Sequence of protein 2:
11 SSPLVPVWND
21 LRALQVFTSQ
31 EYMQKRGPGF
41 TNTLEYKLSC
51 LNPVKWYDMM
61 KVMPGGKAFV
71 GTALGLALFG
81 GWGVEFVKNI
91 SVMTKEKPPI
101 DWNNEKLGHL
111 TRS

Contacts between the two chains:
Residue T23 in protein 1 is in contact with residue H109 in protein 2 (closest heavy-atom distance 4.7 Å).
Residue E152 in protein 1 is in contact with residue H109 in protein 2 (closest heavy-atom distance 4.5 Å).
Residue S153 in protein 1 contacts residue G108 in protein 2 (closest heavy-atom distance 3.8 Å).
Residue M94 in protein 1 contacts residue M59 in protein 2 (closest heavy-atom distance 4.1 Å).
Residue G98 in protein 1 is in contact with residue W56 in protein 2 (closest heavy-atom distance 3.8 Å).
Residue M93 in protein 1 is in contact with residue T41 in protein 2 (closest heavy-atom distance 4.5 Å).
Residue V69 in protein 1 is in contact with residue P64 in protein 2 (closest heavy-atom distance 3.3 Å).
Residue R178 in protein 1 contacts residue T111 in protein 2 (closest heavy-atom distance 2.8 Å).
Residue K97 in protein 1 contacts residue M59 in protein 2 (closest heavy-atom distance 4.1 Å).
Residue I183 in protein 1 contacts residue L107 in protein 2 (closest heavy-atom distance 3.5 Å).
Residue L21 in protein 1 interacts with residue L107 in protein 2 (closest heavy-atom distance 4.3 Å).
Residue R102 in protein 1 is in contact with residue C50 in protein 2 (closest heavy-atom distance 4.0 Å).
Residue K97 in protein 1 is in contact with residue Y46 in protein 2 (closest heavy-atom distance 3.3 Å).
Residue R178 in protein 1 is in contact with residue S113 in protein 2 (closest heavy-atom distance 3.2 Å).
Residue R74 in protein 1 is in contact with residue V62 in protein 2 (closest heavy-atom distance 4.0 Å).
Residue I183 in protein 1 interacts with residue H109 in protein 2 (closest heavy-atom distance 3.5 Å).
Residue K64 in protein 1 interacts with residue M63 in protein 2 (closest heavy-atom distance 4.1 Å).
Residue V73 in protein 1 interacts with residue M63 in protein 2 (closest heavy-atom distance 4.3 Å).
Residue E72 in protein 1 contacts residue P64 in protein 2 (closest heavy-atom distance 4.8 Å).
Residue T23 in protein 1 is in contact with residue G108 in protein 2 (closest heavy-atom distance 4.4 Å).
Residue L21 in protein 1 is in contact with residue G108 in protein 2 (closest heavy-atom distance 4.0 Å).
Residue R178 in protein 1 contacts residue R112 in protein 2 (closest heavy-atom distance 4.6 Å).
Residue R164 in protein 1 contacts residue S113 in protein 2 (closest heavy-atom distance 4.4 Å).
Residue E152 in protein 1 is in contact with residue L110 in protein 2 (closest heavy-atom distance 3.5 Å).
Residue E157 in protein 1 contacts residue S113 in protein 2 (closest heavy-atom distance 2.8 Å).
Residue K97 in protein 1 interacts with residue C50 in protein 2 (closest heavy-atom distance 3.5 Å).
Residue K64 in protein 1 is in contact with residue K67 in protein 2 (closest heavy-atom distance 4.4 Å).
Residue R178 in protein 1 interacts with residue L110 in protein 2 (closest heavy-atom distance 3.5 Å).
Residue E152 in protein 1 contacts residue R112 in protein 2 (closest heavy-atom distance 3.4 Å).
Residue E182 in protein 1 interacts with residue L110 in protein 2 (closest heavy-atom distance 3.0 Å).
Residue T70 in protein 1 interacts with residue P64 in protein 2 (closest heavy-atom distance 3.9 Å).
Residue T70 in protein 1 is in contact with residue M63 in protein 2 (closest heavy-atom distance 3.6 Å).
Residue M93 in protein 1 is in contact with residue Y46 in protein 2 (closest heavy-atom distance 3.5 Å).
Residue E161 in protein 1 contacts residue S113 in protein 2 (closest heavy-atom distance 4.0 Å).
Residue R20 in protein 1 contacts residue L107 in protein 2 (closest heavy-atom distance 4.2 Å).
Residue R24 in protein 1 interacts with residue E105 in protein 2 (closest heavy-atom distance 4.5 Å).
Residue V154 in protein 1 interacts with residue G108 in protein 2 (closest heavy-atom distance 3.4 Å).
Residue M93 in protein 1 contacts residue M59 in protein 2 (closest heavy-atom distance 4.1 Å).
Residue V73 in protein 1 is in contact with residue V62 in protein 2 (closest heavy-atom distance 3.5 Å).
Residue V73 in protein 1 interacts with residue P64 in protein 2 (closest heavy-atom distance 4.0 Å).
Residue P99 in protein 1 contacts residue W56 in protein 2 (closest heavy-atom distance 3.6 Å).
Residue V154 in protein 1 contacts residue L110 in protein 2 (closest heavy-atom distance 4.0 Å).
Residue E89 in protein 1 interacts with residue T41 in protein 2 (closest heavy-atom distance 3.1 Å).
Residue T95 in protein 1 is in contact with residue M59 in protein 2 (closest heavy-atom distance 3.3 Å).
Residue Q22 in protein 1 contacts residue N103 in protein 2 (closest heavy-atom distance 4.7 Å).
Residue R20 in protein 1 contacts residue N103 in protein 2 (closest heavy-atom distance 4.2 Å).
Residue E182 in protein 1 contacts residue T111 in protein 2 (closest heavy-atom distance 4.8 Å).
Residue S153 in protein 1 interacts with residue L110 in protein 2 (closest heavy-atom distance 3.6 Å).
Residue E157 in protein 1 interacts with residue T111 in protein 2 (closest heavy-atom distance 4.2 Å).
Residue I183 in protein 1 is in contact with residue L110 in protein 2 (closest heavy-atom distance 3.8 Å).
Residue M93 in protein 1 contacts residue F40 in protein 2 (closest heavy-atom distance 4.0 Å).
Residue E157 in protein 1 is in contact with residue R112 in protein 2 (closest heavy-atom distance 3.4 Å).
Residue R160 in protein 1 interacts with residue R112 in protein 2 (closest heavy-atom distance 3.5 Å).
Residue T70 in protein 1 is in contact with residue V62 in protein 2 (closest heavy-atom distance 4.5 Å).
Residue L149 in protein 1 contacts residue R112 in protein 2 (closest heavy-atom distance 3.9 Å).
Residue E92 in protein 1 is in contact with residue Y46 in protein 2 (closest heavy-atom distance 3.4 Å).
Residue K97 in protein 1 is in contact with residue W56 in protein 2 (closest heavy-atom distance 3.6 Å).
Residue P96 in protein 1 contacts residue M59 in protein 2 (closest heavy-atom distance 3.7 Å).
Residue R102 in protein 1 interacts with residue L51 in protein 2 (closest heavy-atom distance 3.4 Å).
Residue Q22 in protein 1 is in contact with residue L107 in protein 2 (closest heavy-atom distance 4.7 Å).

The following describes two proteins that form a bound complex.

Sequence of protein 1:
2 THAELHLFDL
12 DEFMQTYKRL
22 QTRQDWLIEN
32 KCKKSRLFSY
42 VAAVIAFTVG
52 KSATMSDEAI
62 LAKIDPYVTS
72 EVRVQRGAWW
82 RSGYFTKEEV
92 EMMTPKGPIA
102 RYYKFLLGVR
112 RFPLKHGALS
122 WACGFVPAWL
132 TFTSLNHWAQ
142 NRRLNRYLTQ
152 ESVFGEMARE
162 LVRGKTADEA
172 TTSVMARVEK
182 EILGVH